This data describes a binding interaction between two proteins.

Residue-level contacts at the interface:
Residue T507 in the second protein is in contact with residue F293 in the first protein (closest heavy-atom distance 3.6 Å).
Residue Q420 in the second protein contacts residue K42 in the first protein (closest heavy-atom distance 3.3 Å).
Residue W428 in the second protein interacts with residue E280 in the first protein (closest heavy-atom distance 3.6 Å).
Residue S517 in the second protein contacts residue S403 in the first protein (closest heavy-atom distance 3.6 Å).
Residue P495 in the second protein contacts residue E280 in the first protein (closest heavy-atom distance 3.2 Å).
Residue V503 in the second protein contacts residue E280 in the first protein (closest heavy-atom distance 3.1 Å).
Residue L521 in the second protein contacts residue K307 in the first protein (closest heavy-atom distance 2.9 Å).
Residue C514 in the second protein is in contact with residue F326 in the first protein (closest heavy-atom distance 3.3 Å).
Residue Y515 in the second protein contacts residue F299 in the first protein (closest heavy-atom distance 3.3 Å).
Residue W428 in the second protein contacts residue M281 in the first protein (closest heavy-atom distance 2.8 Å).
Residue R524 in the second protein contacts residue Y407 in the first protein (closest heavy-atom distance 3.6 Å).
Residue V511 in the second protein contacts residue N296 in the first protein (closest heavy-atom distance 3.5 Å).
Residue Y371 in the second protein interacts with residue V62 in the first protein (closest heavy-atom distance 3.5 Å).
Residue Q339 in the second protein interacts with residue Y378 in the first protein (closest heavy-atom distance 3.0 Å).
Residue L338 in the second protein contacts residue I377 in the first protein (closest heavy-atom distance 3.1 Å).
Residue K340 in the second protein interacts with residue E30 in the first protein (closest heavy-atom distance 3.1 Å).
Residue F526 in the second protein contacts residue R411 in the first protein (closest heavy-atom distance 3.3 Å).
Residue L425 in the second protein contacts residue L267 in the first protein (closest heavy-atom distance 3.4 Å).
Residue R369 in the second protein contacts residue D266 in the first protein (closest heavy-atom distance 2.6 Å).
Residue C508 in the second protein contacts residue F289 in the first protein (closest heavy-atom distance 3.4 Å).
Residue Y371 in the second protein contacts residue E46 in the first protein (closest heavy-atom distance 3.2 Å).
Residue Y371 in the second protein contacts residue R43 in the first protein (closest heavy-atom distance 3.6 Å).
Residue M499 in the second protein interacts with residue E280 in the first protein (closest heavy-atom distance 2.6 Å).
Residue A394 in the second protein is in contact with residue A61 in the first protein (closest heavy-atom distance 3.1 Å).
Residue T507 in the second protein interacts with residue Y388 in the first protein (closest heavy-atom distance 2.3 Å).
Residue D496 in the second protein contacts residue N385 in the first protein (closest heavy-atom distance 2.8 Å).
Residue I504 in the second protein is in contact with residue F282 in the first protein (closest heavy-atom distance 3.5 Å).
Residue I504 in the second protein is in contact with residue F277 in the first protein (closest heavy-atom distance 3.5 Å).
Residue C514 in the second protein is in contact with residue Y300 in the first protein (closest heavy-atom distance 3.5 Å).
Residue L522 in the second protein interacts with residue L304 in the first protein (closest heavy-atom distance 3.5 Å).
Residue G337 in the second protein interacts with residue Y378 in the first protein (closest heavy-atom distance 3.6 Å).
Residue D396 in the second protein is in contact with residue A61 in the first protein (closest heavy-atom distance 3.4 Å).
Residue V503 in the second protein is in contact with residue Y388 in the first protein (closest heavy-atom distance 3.0 Å).
Residue Q339 in the second protein interacts with residue E30 in the first protein (closest heavy-atom distance 3.6 Å).
Residue I504 in the second protein is in contact with residue M281 in the first protein (closest heavy-atom distance 3.6 Å).
Residue V510 in the second protein is in contact with residue L392 in the first protein (closest heavy-atom distance 3.6 Å).
Residue C514 in the second protein is in contact with residue I399 in the first protein (closest heavy-atom distance 3.5 Å).
Residue Y371 in the second protein contacts residue K42 in the first protein (closest heavy-atom distance 3.5 Å).
Residue H373 in the second protein interacts with residue V45 in the first protein (closest heavy-atom distance 3.4 Å).
Residue F526 in the second protein is in contact with residue L410 in the first protein (closest heavy-atom distance 3.4 Å).
Residue L522 in the second protein is in contact with residue K307 in the first protein (closest heavy-atom distance 3.5 Å).
Residue T507 in the second protein contacts residue F277 in the first protein (closest heavy-atom distance 3.5 Å).
Residue E422 in the second protein interacts with residue E30 in the first protein (closest heavy-atom distance 3.2 Å).
Residue V372 in the second protein is in contact with residue E46 in the first protein (closest heavy-atom distance 2.7 Å).
Residue K427 in the second protein contacts residue A279 in the first protein (closest heavy-atom distance 3.3 Å).
Residue H373 in the second protein is in contact with residue K42 in the first protein (closest heavy-atom distance 3.4 Å).
Residue D496 in the second protein contacts residue E280 in the first protein (closest heavy-atom distance 2.7 Å).
Residue D496 in the second protein is in contact with residue Y276 in the first protein (closest heavy-atom distance 3.0 Å).
Residue P393 in the second protein contacts residue S59 in the first protein (closest heavy-atom distance 3.2 Å).
Residue Q339 in the second protein is in contact with residue W373 in the first protein (closest heavy-atom distance 3.6 Å).
Residue H373 in the second protein interacts with residue E46 in the first protein (closest heavy-atom distance 3.2 Å).
Residue F526 in the second protein is in contact with residue Y407 in the first protein (closest heavy-atom distance 3.4 Å).
Residue Y391 in the second protein is in contact with residue L50 in the first protein (closest heavy-atom distance 3.5 Å).
Residue W428 in the second protein is in contact with residue A279 in the first protein (closest heavy-atom distance 2.9 Å).
Residue H373 in the second protein is in contact with residue S49 in the first protein (closest heavy-atom distance 3.5 Å).
Residue F518 in the second protein interacts with residue Y300 in the first protein (closest heavy-atom distance 3.6 Å).
Residue M499 in the second protein interacts with residue N385 in the first protein (closest heavy-atom distance 3.2 Å).
Residue L521 in the second protein contacts residue S403 in the first protein (closest heavy-atom distance 3.5 Å).
Residue D496 in the second protein is in contact with residue S384 in the first protein (closest heavy-atom distance 3.5 Å).
Residue V503 in the second protein contacts residue Y276 in the first protein (closest heavy-atom distance 3.4 Å).

Sequence of the first protein:
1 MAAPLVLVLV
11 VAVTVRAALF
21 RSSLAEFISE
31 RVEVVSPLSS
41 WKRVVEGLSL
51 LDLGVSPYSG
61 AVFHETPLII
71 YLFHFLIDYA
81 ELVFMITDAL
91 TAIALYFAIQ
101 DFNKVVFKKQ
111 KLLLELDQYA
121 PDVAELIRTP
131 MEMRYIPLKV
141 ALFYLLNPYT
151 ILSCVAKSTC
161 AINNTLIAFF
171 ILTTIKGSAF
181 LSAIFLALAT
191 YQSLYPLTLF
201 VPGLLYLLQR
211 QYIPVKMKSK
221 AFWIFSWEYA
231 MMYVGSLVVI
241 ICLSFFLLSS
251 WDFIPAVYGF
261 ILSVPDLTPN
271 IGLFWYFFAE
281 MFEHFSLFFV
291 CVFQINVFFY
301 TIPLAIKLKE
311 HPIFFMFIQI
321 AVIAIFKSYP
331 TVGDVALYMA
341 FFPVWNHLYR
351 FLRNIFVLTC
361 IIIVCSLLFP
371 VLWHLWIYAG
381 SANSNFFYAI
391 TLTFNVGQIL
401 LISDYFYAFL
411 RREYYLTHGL

Sequence of the second protein:
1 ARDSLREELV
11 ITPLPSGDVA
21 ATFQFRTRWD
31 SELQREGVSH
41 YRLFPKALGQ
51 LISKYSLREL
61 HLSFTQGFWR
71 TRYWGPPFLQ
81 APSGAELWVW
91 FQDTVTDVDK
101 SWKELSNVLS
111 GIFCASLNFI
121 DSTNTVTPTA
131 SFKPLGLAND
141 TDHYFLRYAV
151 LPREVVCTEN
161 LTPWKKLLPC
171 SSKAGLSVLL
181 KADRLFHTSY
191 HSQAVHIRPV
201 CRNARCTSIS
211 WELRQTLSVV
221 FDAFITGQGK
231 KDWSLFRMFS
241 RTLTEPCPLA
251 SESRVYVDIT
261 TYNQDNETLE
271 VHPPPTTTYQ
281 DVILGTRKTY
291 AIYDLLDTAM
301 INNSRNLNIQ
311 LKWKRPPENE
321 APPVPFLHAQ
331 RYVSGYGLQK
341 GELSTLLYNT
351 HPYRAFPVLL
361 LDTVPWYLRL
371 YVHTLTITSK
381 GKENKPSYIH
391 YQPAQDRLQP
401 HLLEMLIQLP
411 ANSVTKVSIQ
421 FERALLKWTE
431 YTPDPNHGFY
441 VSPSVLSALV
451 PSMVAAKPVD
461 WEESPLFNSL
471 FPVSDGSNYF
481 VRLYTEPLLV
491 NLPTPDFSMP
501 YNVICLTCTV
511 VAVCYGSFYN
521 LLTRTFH